Sequence of the second protein:
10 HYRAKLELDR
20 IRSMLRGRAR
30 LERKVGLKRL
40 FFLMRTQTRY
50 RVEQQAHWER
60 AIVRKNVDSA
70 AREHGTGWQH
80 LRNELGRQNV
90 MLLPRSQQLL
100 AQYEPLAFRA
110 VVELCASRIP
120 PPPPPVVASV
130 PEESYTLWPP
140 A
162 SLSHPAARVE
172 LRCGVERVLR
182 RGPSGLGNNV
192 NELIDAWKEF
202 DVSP

Interface contacts:
Residue H68 in the first protein contacts residue Q87 in the second protein (closest heavy-atom distance 4.5 Å).
Residue E21 in the first protein interacts with residue R182 in the second protein (closest heavy-atom distance 3.7 Å).
Residue H70 in the first protein interacts with residue N88 in the second protein (closest heavy-atom distance 3.2 Å).
Residue N25 in the first protein is in contact with residue A127 in the second protein (closest heavy-atom distance 4.4 Å).
Residue T60 in the first protein is in contact with residue N82 in the second protein (closest heavy-atom distance 3.7 Å).
Residue H68 in the first protein is in contact with residue P122 in the second protein (closest heavy-atom distance 4.7 Å).
Residue P74 in the first protein interacts with residue L92 in the second protein (closest heavy-atom distance 4.3 Å).
Residue H68 in the first protein is in contact with residue N88 in the second protein (closest heavy-atom distance 3.3 Å).
Residue W64 in the first protein interacts with residue R86 in the second protein (closest heavy-atom distance 3.5 Å).
Residue D27 in the first protein is in contact with residue S128 in the second protein (closest heavy-atom distance 4.5 Å).
Residue D27 in the first protein contacts residue R178 in the second protein (closest heavy-atom distance 3.4 Å).
Residue S30 in the first protein interacts with residue V125 in the second protein (closest heavy-atom distance 3.6 Å).
Residue S24 in the first protein is in contact with residue V125 in the second protein (closest heavy-atom distance 4.7 Å).
Residue H68 in the first protein is in contact with residue R86 in the second protein (closest heavy-atom distance 3.0 Å).
Residue H70 in the first protein is in contact with residue M90 in the second protein (closest heavy-atom distance 4.0 Å).
Residue Y67 in the first protein is in contact with residue P124 in the second protein (closest heavy-atom distance 4.0 Å).
Residue L31 in the first protein is in contact with residue P123 in the second protein (closest heavy-atom distance 4.7 Å).
Residue W64 in the first protein contacts residue G85 in the second protein (closest heavy-atom distance 3.5 Å).
Residue Y26 in the first protein interacts with residue R178 in the second protein (closest heavy-atom distance 4.6 Å).
Residue R61 in the first protein interacts with residue R81 in the second protein (closest heavy-atom distance 3.1 Å).
Residue L31 in the first protein contacts residue V125 in the second protein (closest heavy-atom distance 3.5 Å).
Residue Y43 in the first protein interacts with residue R117 in the second protein (closest heavy-atom distance 3.6 Å).
Residue R61 in the first protein interacts with residue N82 in the second protein (closest heavy-atom distance 3.7 Å).
Residue G28 in the first protein interacts with residue R181 in the second protein (closest heavy-atom distance 4.0 Å).
Residue T42 in the first protein interacts with residue P119 in the second protein (closest heavy-atom distance 4.0 Å).
Residue D27 in the first protein contacts residue A127 in the second protein (closest heavy-atom distance 3.5 Å).
Residue S24 in the first protein is in contact with residue P124 in the second protein (closest heavy-atom distance 3.7 Å).
Residue H68 in the first protein interacts with residue P121 in the second protein (closest heavy-atom distance 3.3 Å).
Residue N25 in the first protein contacts residue V125 in the second protein (closest heavy-atom distance 3.1 Å).
Residue D27 in the first protein is in contact with residue C174 in the second protein (closest heavy-atom distance 4.5 Å).
Residue P35 in the first protein interacts with residue P119 in the second protein (closest heavy-atom distance 4.5 Å).
Residue E87 in the first protein contacts residue R182 in the second protein (closest heavy-atom distance 2.9 Å).
Residue L31 in the first protein is in contact with residue P122 in the second protein (closest heavy-atom distance 3.7 Å).
Residue Y19 in the first protein interacts with residue P184 in the second protein (closest heavy-atom distance 3.5 Å).
Residue H68 in the first protein contacts residue G85 in the second protein (closest heavy-atom distance 3.6 Å).
Residue A33 in the first protein is in contact with residue P122 in the second protein (closest heavy-atom distance 4.2 Å).
Residue P44 in the first protein is in contact with residue R86 in the second protein (closest heavy-atom distance 4.6 Å).
Residue Y43 in the first protein interacts with residue P120 in the second protein (closest heavy-atom distance 4.0 Å).
Residue Y19 in the first protein contacts residue R182 in the second protein (closest heavy-atom distance 3.5 Å).
Residue R58 in the first protein interacts with residue E83 in the second protein (closest heavy-atom distance 3.4 Å).
Residue Y43 in the first protein interacts with residue R86 in the second protein (closest heavy-atom distance 3.7 Å).
Residue Y43 in the first protein is in contact with residue P119 in the second protein (closest heavy-atom distance 3.9 Å).
Residue H68 in the first protein is in contact with residue P124 in the second protein (closest heavy-atom distance 3.7 Å).
Residue R61 in the first protein interacts with residue G85 in the second protein (closest heavy-atom distance 4.1 Å).
Residue W64 in the first protein interacts with residue N82 in the second protein (closest heavy-atom distance 3.8 Å).
Residue P74 in the first protein interacts with residue M90 in the second protein (closest heavy-atom distance 4.2 Å).
Residue R58 in the first protein interacts with residue R86 in the second protein (closest heavy-atom distance 3.6 Å).
Residue Y67 in the first protein is in contact with residue P123 in the second protein (closest heavy-atom distance 3.2 Å).
Residue S80 in the first protein contacts residue M90 in the second protein (closest heavy-atom distance 4.0 Å).
Residue M65 in the first protein is in contact with residue M90 in the second protein (closest heavy-atom distance 4.0 Å).
Residue W34 in the first protein interacts with residue P119 in the second protein (closest heavy-atom distance 4.0 Å).
Residue P44 in the first protein contacts residue P120 in the second protein (closest heavy-atom distance 3.5 Å).
Residue G69 in the first protein interacts with residue P124 in the second protein (closest heavy-atom distance 4.0 Å).
Residue Y43 in the first protein is in contact with residue I118 in the second protein (closest heavy-atom distance 4.5 Å).
Residue S20 in the first protein interacts with residue R182 in the second protein (closest heavy-atom distance 3.4 Å).
Residue P41 in the first protein interacts with residue P119 in the second protein (closest heavy-atom distance 3.6 Å).
Residue W34 in the first protein is in contact with residue I118 in the second protein (closest heavy-atom distance 3.6 Å).
Residue K59 in the first protein is in contact with residue N82 in the second protein (closest heavy-atom distance 2.7 Å).
Residue Y19 in the first protein contacts residue G183 in the second protein (closest heavy-atom distance 4.1 Å).
Residue R58 in the first protein interacts with residue N82 in the second protein (closest heavy-atom distance 3.5 Å).

The following describes two proteins that form a bound complex.

Sequence of the first protein:
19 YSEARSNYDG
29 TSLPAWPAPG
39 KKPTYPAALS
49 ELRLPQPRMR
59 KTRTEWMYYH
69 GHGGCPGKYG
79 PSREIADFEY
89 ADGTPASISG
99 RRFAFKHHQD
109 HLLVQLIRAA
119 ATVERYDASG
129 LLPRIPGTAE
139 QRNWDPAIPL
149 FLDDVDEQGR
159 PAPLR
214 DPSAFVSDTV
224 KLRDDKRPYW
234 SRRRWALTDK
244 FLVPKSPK